Sequence of chain A:
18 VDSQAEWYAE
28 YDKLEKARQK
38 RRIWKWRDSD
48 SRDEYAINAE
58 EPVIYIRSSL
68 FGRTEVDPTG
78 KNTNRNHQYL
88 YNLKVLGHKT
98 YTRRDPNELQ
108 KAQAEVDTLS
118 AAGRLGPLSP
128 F

Interface contacts:
Residue L95 in chain B interacts with residue L125 in chain A (closest heavy-atom distance 4.1 Å).
Residue R128 in chain B interacts with residue H95 in chain A (closest heavy-atom distance 3.2 Å).
Residue R127 in chain B interacts with residue R100 in chain A (closest heavy-atom distance 4.4 Å).
Residue E99 in chain B is in contact with residue L125 in chain A (closest heavy-atom distance 4.6 Å).
Residue R128 in chain B contacts residue Y98 in chain A (closest heavy-atom distance 4.7 Å).
Residue R128 in chain B interacts with residue T97 in chain A (closest heavy-atom distance 4.1 Å).
Residue R128 in chain B interacts with residue K96 in chain A (closest heavy-atom distance 3.1 Å).

Sequence of chain B:
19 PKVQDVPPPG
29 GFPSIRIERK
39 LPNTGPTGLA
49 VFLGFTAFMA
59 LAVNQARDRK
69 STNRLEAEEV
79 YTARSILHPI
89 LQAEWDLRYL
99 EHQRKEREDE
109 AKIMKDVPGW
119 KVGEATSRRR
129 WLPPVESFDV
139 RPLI

This data describes a binding interaction between two proteins.